Interface contacts:
Residue R473 in the first protein is in contact with residue V100 in the second protein (closest heavy-atom distance 4.3 Å).
Residue N484 in the first protein contacts residue D53 in the second protein (closest heavy-atom distance 4.5 Å).

The following describes two proteins that form a bound complex.

Sequence of the second protein:
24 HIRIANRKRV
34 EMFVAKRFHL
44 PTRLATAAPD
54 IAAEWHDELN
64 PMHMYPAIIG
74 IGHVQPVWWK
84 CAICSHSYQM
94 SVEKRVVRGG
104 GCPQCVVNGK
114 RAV

Sequence of the first protein:
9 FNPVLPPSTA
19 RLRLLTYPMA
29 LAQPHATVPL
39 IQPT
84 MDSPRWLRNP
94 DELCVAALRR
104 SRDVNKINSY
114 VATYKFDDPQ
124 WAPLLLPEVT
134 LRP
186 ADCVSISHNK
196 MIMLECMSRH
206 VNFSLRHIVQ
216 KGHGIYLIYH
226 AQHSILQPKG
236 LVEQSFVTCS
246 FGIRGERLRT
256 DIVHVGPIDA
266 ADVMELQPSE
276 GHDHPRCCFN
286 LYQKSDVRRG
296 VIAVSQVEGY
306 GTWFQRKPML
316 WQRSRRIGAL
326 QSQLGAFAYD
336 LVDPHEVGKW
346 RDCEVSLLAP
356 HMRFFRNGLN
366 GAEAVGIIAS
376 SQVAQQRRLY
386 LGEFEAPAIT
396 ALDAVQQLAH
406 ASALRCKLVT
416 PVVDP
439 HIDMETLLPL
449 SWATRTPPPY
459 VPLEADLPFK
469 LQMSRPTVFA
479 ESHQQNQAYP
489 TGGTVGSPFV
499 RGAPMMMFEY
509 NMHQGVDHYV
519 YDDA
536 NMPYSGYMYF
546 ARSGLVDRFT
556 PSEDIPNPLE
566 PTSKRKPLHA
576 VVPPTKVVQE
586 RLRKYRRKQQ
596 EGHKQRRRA